Sequence of chain B:
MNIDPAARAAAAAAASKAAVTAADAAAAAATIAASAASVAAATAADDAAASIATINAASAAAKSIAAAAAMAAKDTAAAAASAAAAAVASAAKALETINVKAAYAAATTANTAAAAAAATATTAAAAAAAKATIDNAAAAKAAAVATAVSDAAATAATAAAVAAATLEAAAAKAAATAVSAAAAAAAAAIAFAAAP

These two protein chains interact to form a complex.

Residue-level contacts at the interface:
Residue V145 in chain B contacts residue A152 in chain A (closest heavy-atom distance 4.0 Å).
Residue I98 in chain B contacts residue I3 in chain A (closest heavy-atom distance 3.9 Å).
Residue T123 in chain B is in contact with residue A174 in chain A (closest heavy-atom distance 3.7 Å).
Residue K141 in chain B interacts with residue D47 in chain A (closest heavy-atom distance 3.8 Å).
Residue N99 in chain B interacts with residue I3 in chain A (closest heavy-atom distance 3.6 Å).
Residue V88 in chain B is in contact with residue A19 in chain A (closest heavy-atom distance 3.7 Å).
Residue K101 in chain B interacts with residue F192 in chain A (closest heavy-atom distance 3.7 Å).
Residue I52 in chain B is in contact with residue N56 in chain A (closest heavy-atom distance 3.2 Å).
Residue I55 in chain B interacts with residue A48 in chain A (closest heavy-atom distance 3.8 Å).
Residue A48 in chain B interacts with residue S59 in chain A (closest heavy-atom distance 4.1 Å).
Residue A19 in chain B is in contact with residue V88 in chain A (closest heavy-atom distance 3.7 Å).
Residue N2 in chain B contacts residue K101 in chain A (closest heavy-atom distance 2.9 Å).
Residue V100 in chain B is in contact with residue N2 in chain A (closest heavy-atom distance 3.5 Å).
Residue I3 in chain B is in contact with residue Y104 in chain A (closest heavy-atom distance 3.8 Å).
Residue I3 in chain B is in contact with residue I98 in chain A (closest heavy-atom distance 3.9 Å).
Residue R8 in chain B interacts with residue E96 in chain A (closest heavy-atom distance 4.0 Å).
Residue A11 in chain B contacts residue Y104 in chain A (closest heavy-atom distance 3.8 Å).
Residue I98 in chain B interacts with residue R8 in chain A (closest heavy-atom distance 2.7 Å).
Residue R8 in chain B contacts residue Y104 in chain A (closest heavy-atom distance 3.5 Å).
Residue A41 in chain B interacts with residue A66 in chain A (closest heavy-atom distance 4.1 Å).
Residue I3 in chain B interacts with residue K101 in chain A (closest heavy-atom distance 3.6 Å).
Residue A174 in chain B is in contact with residue T123 in chain A (closest heavy-atom distance 3.7 Å).
Residue Y104 in chain B is in contact with residue R8 in chain A (closest heavy-atom distance 3.5 Å).
Residue N99 in chain B contacts residue R8 in chain A (closest heavy-atom distance 4.1 Å).
Residue I3 in chain B contacts residue N99 in chain A (closest heavy-atom distance 3.6 Å).
Residue T112 in chain B contacts residue A185 in chain A (closest heavy-atom distance 3.6 Å).
Residue K101 in chain B contacts residue I3 in chain A (closest heavy-atom distance 3.6 Å).
Residue F192 in chain B is in contact with residue Y104 in chain A (closest heavy-atom distance 3.4 Å).
Residue V100 in chain B is in contact with residue I3 in chain A (closest heavy-atom distance 3.9 Å).
Residue N2 in chain B interacts with residue V100 in chain A (closest heavy-atom distance 3.5 Å).
Residue F192 in chain B contacts residue K101 in chain A (closest heavy-atom distance 3.7 Å).
Residue N2 in chain B interacts with residue N99 in chain A (closest heavy-atom distance 3.5 Å).
Residue I55 in chain B is in contact with residue I55 in chain A (closest heavy-atom distance 3.6 Å).
Residue I3 in chain B contacts residue V100 in chain A (closest heavy-atom distance 3.9 Å).
Residue I55 in chain B interacts with residue I52 in chain A (closest heavy-atom distance 3.9 Å).
Residue A195 in chain B interacts with residue K101 in chain A (closest heavy-atom distance 3.3 Å).
Residue Y104 in chain B is in contact with residue F192 in chain A (closest heavy-atom distance 3.4 Å).
Residue I52 in chain B contacts residue I52 in chain A (closest heavy-atom distance 3.6 Å).
Residue R8 in chain B interacts with residue I98 in chain A (closest heavy-atom distance 2.7 Å).
Residue E96 in chain B interacts with residue R8 in chain A (closest heavy-atom distance 4.0 Å).
Residue A163 in chain B contacts residue I134 in chain A (closest heavy-atom distance 4.0 Å).
Residue N56 in chain B is in contact with residue I52 in chain A (closest heavy-atom distance 3.2 Å).
Residue A193 in chain B interacts with residue K101 in chain A (closest heavy-atom distance 2.9 Å).
Residue K101 in chain B is in contact with residue A195 in chain A (closest heavy-atom distance 3.3 Å).
Residue R8 in chain B interacts with residue L95 in chain A (closest heavy-atom distance 3.1 Å).
Residue I52 in chain B interacts with residue I55 in chain A (closest heavy-atom distance 3.9 Å).
Residue K101 in chain B interacts with residue N2 in chain A (closest heavy-atom distance 2.9 Å).
Residue N99 in chain B interacts with residue M1 in chain A (closest heavy-atom distance 3.0 Å).
Residue Y104 in chain B contacts residue I3 in chain A (closest heavy-atom distance 3.8 Å).
Residue M1 in chain B interacts with residue N99 in chain A (closest heavy-atom distance 3.0 Å).
Residue D47 in chain B is in contact with residue K141 in chain A (closest heavy-atom distance 3.8 Å).
Residue I134 in chain B interacts with residue A163 in chain A (closest heavy-atom distance 4.0 Å).
Residue N99 in chain B is in contact with residue N2 in chain A (closest heavy-atom distance 3.5 Å).
Residue R8 in chain B is in contact with residue N99 in chain A (closest heavy-atom distance 4.1 Å).
Residue A185 in chain B is in contact with residue T112 in chain A (closest heavy-atom distance 3.6 Å).
Residue A152 in chain B interacts with residue V145 in chain A (closest heavy-atom distance 4.0 Å).
Residue A48 in chain B is in contact with residue I55 in chain A (closest heavy-atom distance 3.8 Å).
Residue Y104 in chain B is in contact with residue A11 in chain A (closest heavy-atom distance 3.8 Å).
Residue L95 in chain B is in contact with residue R8 in chain A (closest heavy-atom distance 3.1 Å).
Residue K101 in chain B is in contact with residue A193 in chain A (closest heavy-atom distance 2.9 Å).

Sequence of chain A:
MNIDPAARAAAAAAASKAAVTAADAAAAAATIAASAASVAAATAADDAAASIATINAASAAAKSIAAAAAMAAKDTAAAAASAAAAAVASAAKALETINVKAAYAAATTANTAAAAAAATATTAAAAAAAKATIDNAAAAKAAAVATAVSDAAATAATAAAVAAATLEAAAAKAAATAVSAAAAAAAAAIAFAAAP